Sequence of protein 2:
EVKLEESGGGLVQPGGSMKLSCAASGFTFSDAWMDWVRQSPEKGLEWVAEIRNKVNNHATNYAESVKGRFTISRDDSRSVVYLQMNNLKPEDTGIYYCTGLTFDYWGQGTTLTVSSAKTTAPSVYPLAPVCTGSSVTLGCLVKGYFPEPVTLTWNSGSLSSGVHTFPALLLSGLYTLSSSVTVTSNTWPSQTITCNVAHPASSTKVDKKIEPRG

Interface contacts:
Residue D104 in protein 2 is in contact with residue G10 in protein 1 (closest heavy-atom distance 4.9 Å).
Residue T102 in protein 2 is in contact with residue T9 in protein 1 (closest heavy-atom distance 3.7 Å).
Residue L101 in protein 2 contacts residue L8 in protein 1 (closest heavy-atom distance 4.9 Å).
Residue T102 in protein 2 interacts with residue G10 in protein 1 (closest heavy-atom distance 4.0 Å).
Residue D104 in protein 2 interacts with residue L8 in protein 1 (closest heavy-atom distance 3.1 Å).
Residue T102 in protein 2 contacts residue G7 in protein 1 (closest heavy-atom distance 4.7 Å).
Residue L101 in protein 2 contacts residue T9 in protein 1 (closest heavy-atom distance 3.5 Å).
Residue D104 in protein 2 is in contact with residue G7 in protein 1 (closest heavy-atom distance 3.7 Å).
Residue L101 in protein 2 contacts residue G7 in protein 1 (closest heavy-atom distance 3.6 Å).
Residue F103 in protein 2 contacts residue T9 in protein 1 (closest heavy-atom distance 2.8 Å).
Residue D104 in protein 2 is in contact with residue T9 in protein 1 (closest heavy-atom distance 2.9 Å).
Residue N53 in protein 2 contacts residue A5 in protein 1 (closest heavy-atom distance 3.5 Å).
Residue L101 in protein 2 contacts residue G4 in protein 1 (closest heavy-atom distance 3.3 Å).
Residue L101 in protein 2 interacts with residue A5 in protein 1 (closest heavy-atom distance 3.0 Å).
Residue W33 in protein 2 interacts with residue R6 in protein 1 (closest heavy-atom distance 3.7 Å).
Residue D31 in protein 2 contacts residue A5 in protein 1 (closest heavy-atom distance 3.4 Å).
Residue T102 in protein 2 contacts residue R6 in protein 1 (closest heavy-atom distance 2.9 Å).
Residue A32 in protein 2 contacts residue A5 in protein 1 (closest heavy-atom distance 3.6 Å).
Residue W33 in protein 2 is in contact with residue A5 in protein 1 (closest heavy-atom distance 3.2 Å).
Residue L101 in protein 2 interacts with residue R6 in protein 1 (closest heavy-atom distance 3.5 Å).

Sequence of protein 1:
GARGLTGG

The following describes two proteins that form a bound complex.